Sequence of the first protein:
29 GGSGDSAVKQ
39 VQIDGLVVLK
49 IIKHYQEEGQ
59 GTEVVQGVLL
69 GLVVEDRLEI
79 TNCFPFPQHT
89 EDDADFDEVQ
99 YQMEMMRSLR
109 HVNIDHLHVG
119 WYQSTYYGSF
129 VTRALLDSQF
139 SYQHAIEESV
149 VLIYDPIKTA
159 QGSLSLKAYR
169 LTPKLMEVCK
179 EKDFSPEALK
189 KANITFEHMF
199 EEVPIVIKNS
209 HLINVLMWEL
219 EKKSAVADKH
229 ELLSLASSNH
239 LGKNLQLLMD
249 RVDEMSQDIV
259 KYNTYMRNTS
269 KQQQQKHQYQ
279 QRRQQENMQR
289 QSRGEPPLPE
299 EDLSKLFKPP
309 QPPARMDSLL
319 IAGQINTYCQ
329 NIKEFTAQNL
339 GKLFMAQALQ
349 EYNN

Interface contacts:
Residue H550 in the second protein is in contact with residue L218 in the first protein (closest heavy-atom distance 3.3 Å).
Residue M526 in the second protein contacts residue G240 in the first protein (closest heavy-atom distance 3.5 Å).
Residue L523 in the second protein is in contact with residue G240 in the first protein (closest heavy-atom distance 3.2 Å).
Residue E580 in the second protein contacts residue D113 in the first protein (closest heavy-atom distance 3.4 Å).
Residue S584 in the second protein contacts residue L115 in the first protein (closest heavy-atom distance 3.5 Å).
Residue E583 in the second protein is in contact with residue V71 in the first protein (closest heavy-atom distance 3.3 Å).
Residue T524 in the second protein contacts residue A346 in the first protein (closest heavy-atom distance 3.1 Å).
Residue E590 in the second protein interacts with residue A143 in the first protein (closest heavy-atom distance 3.0 Å).
Residue Y557 in the second protein interacts with residue H209 in the first protein (closest heavy-atom distance 2.9 Å).
Residue Q522 in the second protein is in contact with residue F342 in the first protein (closest heavy-atom distance 3.0 Å).
Residue Q522 in the second protein contacts residue G240 in the first protein (closest heavy-atom distance 3.3 Å).
Residue K579 in the second protein is in contact with residue L115 in the first protein (closest heavy-atom distance 3.4 Å).
Residue M526 in the second protein is in contact with residue S236 in the first protein (closest heavy-atom distance 3.1 Å).
Residue R572 in the second protein interacts with residue S208 in the first protein (closest heavy-atom distance 3.3 Å).
Residue Q362 in the second protein is in contact with residue E89 in the first protein (closest heavy-atom distance 2.6 Å).
Residue R520 in the second protein interacts with residue Q244 in the first protein (closest heavy-atom distance 3.1 Å).
Residue Y557 in the second protein interacts with residue I211 in the first protein (closest heavy-atom distance 3.3 Å).
Residue R520 in the second protein contacts residue G240 in the first protein (closest heavy-atom distance 3.2 Å).
Residue E576 in the second protein contacts residue N111 in the first protein (closest heavy-atom distance 3.3 Å).
Residue Y557 in the second protein is in contact with residue N212 in the first protein (closest heavy-atom distance 3.1 Å).
Residue I568 in the second protein contacts residue H209 in the first protein (closest heavy-atom distance 3.4 Å).
Residue N521 in the second protein contacts residue L245 in the first protein (closest heavy-atom distance 3.5 Å).
Residue Y557 in the second protein is in contact with residue N207 in the first protein (closest heavy-atom distance 2.8 Å).
Residue R353 in the second protein interacts with residue D90 in the first protein (closest heavy-atom distance 3.1 Å).
Residue E576 in the second protein contacts residue V110 in the first protein (closest heavy-atom distance 2.7 Å).
Residue A525 in the second protein contacts residue Q345 in the first protein (closest heavy-atom distance 3.5 Å).
Residue E547 in the second protein interacts with residue S222 in the first protein (closest heavy-atom distance 2.9 Å).
Residue E564 in the second protein contacts residue H209 in the first protein (closest heavy-atom distance 3.3 Å).
Residue N521 in the second protein contacts residue L246 in the first protein (closest heavy-atom distance 3.2 Å).
Residue E564 in the second protein contacts residue N212 in the first protein (closest heavy-atom distance 3.4 Å).
Residue N521 in the second protein contacts residue L338 in the first protein (closest heavy-atom distance 2.9 Å).
Residue Y499 in the second protein interacts with residue N242 in the first protein (closest heavy-atom distance 2.4 Å).
Residue A500 in the second protein is in contact with residue Q244 in the first protein (closest heavy-atom distance 2.6 Å).
Residue L530 in the second protein interacts with residue A234 in the first protein (closest heavy-atom distance 3.6 Å).
Residue N521 in the second protein interacts with residue G240 in the first protein (closest heavy-atom distance 2.9 Å).
Residue E580 in the second protein contacts residue R108 in the first protein (closest heavy-atom distance 3.5 Å).
Residue S561 in the second protein contacts residue N212 in the first protein (closest heavy-atom distance 3.2 Å).
Residue T524 in the second protein is in contact with residue Q345 in the first protein (closest heavy-atom distance 3.2 Å).
Residue R520 in the second protein contacts residue L243 in the first protein (closest heavy-atom distance 3.3 Å).
Residue L530 in the second protein interacts with residue L233 in the first protein (closest heavy-atom distance 3.2 Å).
Residue V529 in the second protein is in contact with residue S236 in the first protein (closest heavy-atom distance 3.6 Å).
Residue N521 in the second protein is in contact with residue F342 in the first protein (closest heavy-atom distance 3.3 Å).
Residue V554 in the second protein is in contact with residue M215 in the first protein (closest heavy-atom distance 3.2 Å).
Residue S527 in the second protein contacts residue N237 in the first protein (closest heavy-atom distance 2.6 Å).
Residue I519 in the second protein contacts residue F342 in the first protein (closest heavy-atom distance 3.6 Å).
Residue Q551 in the second protein is in contact with residue E219 in the first protein (closest heavy-atom distance 3.2 Å).
Residue M526 in the second protein interacts with residue N237 in the first protein (closest heavy-atom distance 3.5 Å).
Residue T524 in the second protein contacts residue F342 in the first protein (closest heavy-atom distance 3.4 Å).
Residue L558 in the second protein contacts residue W216 in the first protein (closest heavy-atom distance 3.4 Å).
Residue R520 in the second protein is in contact with residue N242 in the first protein (closest heavy-atom distance 3.0 Å).
Residue L530 in the second protein is in contact with residue N237 in the first protein (closest heavy-atom distance 3.6 Å).
Residue K579 in the second protein contacts residue V71 in the first protein (closest heavy-atom distance 2.1 Å).
Residue H565 in the second protein contacts residue V213 in the first protein (closest heavy-atom distance 3.5 Å).
Residue R520 in the second protein contacts residue F342 in the first protein (closest heavy-atom distance 3.1 Å).
Residue Q518 in the second protein is in contact with residue K241 in the first protein (closest heavy-atom distance 3.2 Å).
Residue I537 in the second protein contacts residue D226 in the first protein (closest heavy-atom distance 3.2 Å).
Residue Y557 in the second protein is in contact with residue M215 in the first protein (closest heavy-atom distance 3.6 Å).
Residue R520 in the second protein contacts residue K241 in the first protein (closest heavy-atom distance 3.3 Å).
Residue Q522 in the second protein is in contact with residue L341 in the first protein (closest heavy-atom distance 3.2 Å).
Residue E583 in the second protein interacts with residue L115 in the first protein (closest heavy-atom distance 3.6 Å).

Sequence of the second protein:
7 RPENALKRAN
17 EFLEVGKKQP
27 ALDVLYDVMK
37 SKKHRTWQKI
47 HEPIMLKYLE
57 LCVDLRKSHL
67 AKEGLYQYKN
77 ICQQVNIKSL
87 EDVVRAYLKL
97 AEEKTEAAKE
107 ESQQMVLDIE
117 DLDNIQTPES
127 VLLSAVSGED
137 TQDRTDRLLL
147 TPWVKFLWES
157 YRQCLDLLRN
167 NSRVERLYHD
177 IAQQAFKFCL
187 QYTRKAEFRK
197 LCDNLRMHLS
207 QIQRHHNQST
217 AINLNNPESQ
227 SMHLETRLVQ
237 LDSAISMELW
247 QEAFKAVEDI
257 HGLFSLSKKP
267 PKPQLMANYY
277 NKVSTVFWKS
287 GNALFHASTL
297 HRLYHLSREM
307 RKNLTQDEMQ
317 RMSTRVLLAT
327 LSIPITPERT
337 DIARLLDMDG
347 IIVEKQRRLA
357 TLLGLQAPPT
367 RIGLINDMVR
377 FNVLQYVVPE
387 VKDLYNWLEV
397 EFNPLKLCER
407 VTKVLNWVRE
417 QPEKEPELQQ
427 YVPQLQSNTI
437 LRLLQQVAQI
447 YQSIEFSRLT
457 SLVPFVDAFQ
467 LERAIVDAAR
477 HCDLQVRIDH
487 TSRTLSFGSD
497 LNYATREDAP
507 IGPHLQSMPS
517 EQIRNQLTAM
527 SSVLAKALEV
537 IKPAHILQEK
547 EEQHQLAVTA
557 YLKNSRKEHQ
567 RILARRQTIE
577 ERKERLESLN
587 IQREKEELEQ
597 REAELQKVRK

This data describes a binding interaction between two proteins.